Sequence of chain B:
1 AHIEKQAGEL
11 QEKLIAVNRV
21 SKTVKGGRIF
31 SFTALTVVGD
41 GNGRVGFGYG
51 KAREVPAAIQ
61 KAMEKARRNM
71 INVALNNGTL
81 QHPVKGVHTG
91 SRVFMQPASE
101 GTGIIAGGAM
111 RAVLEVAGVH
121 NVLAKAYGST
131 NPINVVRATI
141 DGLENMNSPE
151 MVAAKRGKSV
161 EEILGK

Interface contacts:
Residue D49 in chain A is in contact with residue G107 in chain B (closest heavy-atom distance 4.5 Å).
Residue D49 in chain A interacts with residue G108 in chain B (closest heavy-atom distance 3.3 Å).
Residue S204 in chain A is in contact with residue T102 in chain B (closest heavy-atom distance 4.6 Å).
Residue S204 in chain A is in contact with residue I104 in chain B (closest heavy-atom distance 4.6 Å).
Residue E201 in chain A contacts residue R111 in chain B (closest heavy-atom distance 3.2 Å).
Residue L202 in chain A contacts residue I105 in chain B (closest heavy-atom distance 3.5 Å).
Residue Y50 in chain A is in contact with residue G107 in chain B (closest heavy-atom distance 4.8 Å).
Residue K205 in chain A is in contact with residue I105 in chain B (closest heavy-atom distance 3.9 Å).
Residue E201 in chain A contacts residue I104 in chain B (closest heavy-atom distance 3.7 Å).
Residue E201 in chain A interacts with residue I105 in chain B (closest heavy-atom distance 3.4 Å).
Residue S204 in chain A contacts residue I105 in chain B (closest heavy-atom distance 4.0 Å).

Sequence of chain A:
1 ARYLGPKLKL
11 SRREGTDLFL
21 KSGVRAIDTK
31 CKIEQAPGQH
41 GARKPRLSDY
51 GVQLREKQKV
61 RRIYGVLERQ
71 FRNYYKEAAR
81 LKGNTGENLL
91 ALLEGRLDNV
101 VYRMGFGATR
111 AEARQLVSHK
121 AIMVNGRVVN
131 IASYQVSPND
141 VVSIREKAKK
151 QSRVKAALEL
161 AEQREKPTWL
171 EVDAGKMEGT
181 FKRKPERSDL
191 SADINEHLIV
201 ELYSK

The following describes two proteins that form a bound complex.